Sequence of chain A:
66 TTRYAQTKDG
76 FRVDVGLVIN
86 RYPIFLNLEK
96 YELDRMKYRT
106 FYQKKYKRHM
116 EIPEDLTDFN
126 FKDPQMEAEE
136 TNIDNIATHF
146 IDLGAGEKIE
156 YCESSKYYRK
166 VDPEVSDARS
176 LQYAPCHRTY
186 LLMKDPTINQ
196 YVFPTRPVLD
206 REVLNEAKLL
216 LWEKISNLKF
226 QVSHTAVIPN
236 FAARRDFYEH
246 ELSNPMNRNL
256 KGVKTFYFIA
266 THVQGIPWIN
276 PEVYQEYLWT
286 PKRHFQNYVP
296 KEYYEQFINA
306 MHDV

Sequence of chain B:
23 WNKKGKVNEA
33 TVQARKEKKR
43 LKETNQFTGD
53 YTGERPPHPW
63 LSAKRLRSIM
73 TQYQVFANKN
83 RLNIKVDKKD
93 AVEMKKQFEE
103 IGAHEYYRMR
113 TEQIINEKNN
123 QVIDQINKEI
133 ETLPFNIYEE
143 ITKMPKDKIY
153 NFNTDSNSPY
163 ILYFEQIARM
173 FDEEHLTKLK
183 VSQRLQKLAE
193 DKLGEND

Contacts between the two chains:
Residue F124 in chain A interacts with residue L187 in chain B (closest heavy-atom distance 3.3 Å).
Residue F236 in chain A interacts with residue I128 in chain B (closest heavy-atom distance 3.5 Å).
Residue Q130 in chain A contacts residue L164 in chain B (closest heavy-atom distance 2.8 Å).
Residue M101 in chain A is in contact with residue L178 in chain B (closest heavy-atom distance 3.2 Å).
Residue Q130 in chain A interacts with residue F166 in chain B (closest heavy-atom distance 3.4 Å).
Residue K102 in chain A contacts residue D174 in chain B (closest heavy-atom distance 2.7 Å).
Residue P118 in chain A interacts with residue S70 in chain B (closest heavy-atom distance 3.1 Å).
Residue T105 in chain A interacts with residue L178 in chain B (closest heavy-atom distance 3.6 Å).
Residue L98 in chain A contacts residue D174 in chain B (closest heavy-atom distance 3.0 Å).
Residue F126 in chain A is in contact with residue V183 in chain B (closest heavy-atom distance 3.6 Å).
Residue M115 in chain A interacts with residue Q74 in chain B (closest heavy-atom distance 3.5 Å).
Residue V232 in chain A interacts with residue M146 in chain B (closest heavy-atom distance 3.3 Å).
Residue P88 in chain A contacts residue Y165 in chain B (closest heavy-atom distance 2.2 Å).
Residue N235 in chain A is in contact with residue V124 in chain B (closest heavy-atom distance 3.6 Å).
Residue I89 in chain A interacts with residue Q168 in chain B (closest heavy-atom distance 2.6 Å).
Residue H114 in chain A contacts residue F78 in chain B (closest heavy-atom distance 3.5 Å).
Residue K110 in chain A contacts residue D92 in chain B (closest heavy-atom distance 2.9 Å).
Residue F124 in chain A contacts residue V183 in chain B (closest heavy-atom distance 3.3 Å).
Residue L91 in chain A contacts residue Q168 in chain B (closest heavy-atom distance 3.5 Å).
Residue L98 in chain A interacts with residue M172 in chain B (closest heavy-atom distance 3.0 Å).
Residue K112 in chain A interacts with residue K81 in chain B (closest heavy-atom distance 2.5 Å).
Residue Y162 in chain A interacts with residue E167 in chain B (closest heavy-atom distance 3.0 Å).
Residue M101 in chain A is in contact with residue D174 in chain B (closest heavy-atom distance 3.2 Å).
Residue V268 in chain A is in contact with residue N159 in chain B (closest heavy-atom distance 3.4 Å).
Residue N235 in chain A contacts residue I128 in chain B (closest heavy-atom distance 2.9 Å).
Residue M101 in chain A contacts residue F173 in chain B (closest heavy-atom distance 3.5 Å).
Residue H267 in chain A contacts residue N159 in chain B (closest heavy-atom distance 3.3 Å).
Residue T105 in chain A is in contact with residue E175 in chain B (closest heavy-atom distance 2.8 Å).
Residue Y111 in chain A interacts with residue D92 in chain B (closest heavy-atom distance 3.2 Å).
Residue Q71 in chain A interacts with residue P136 in chain B (closest heavy-atom distance 3.5 Å).
Residue Y96 in chain A interacts with residue I103 in chain B (closest heavy-atom distance 3.6 Å).
Residue Y163 in chain A is in contact with residue E167 in chain B (closest heavy-atom distance 3.1 Å).
Residue E207 in chain A contacts residue I139 in chain B (closest heavy-atom distance 3.4 Å).
Residue I89 in chain A interacts with residue Y165 in chain B (closest heavy-atom distance 3.2 Å).
Residue R113 in chain A is in contact with residue K81 in chain B (closest heavy-atom distance 3.2 Å).
Residue V208 in chain A interacts with residue E142 in chain B (closest heavy-atom distance 3.2 Å).
Residue Q130 in chain A contacts residue I163 in chain B (closest heavy-atom distance 2.5 Å).
Residue R164 in chain A interacts with residue R171 in chain B (closest heavy-atom distance 3.6 Å).
Residue Y96 in chain A contacts residue H106 in chain B (closest heavy-atom distance 3.4 Å).
Residue R113 in chain A contacts residue N82 in chain B (closest heavy-atom distance 3.3 Å).
Residue F126 in chain A contacts residue F166 in chain B (closest heavy-atom distance 3.4 Å).
Residue Y111 in chain A contacts residue K87 in chain B (closest heavy-atom distance 3.0 Å).
Residue Y107 in chain A interacts with residue M96 in chain B (closest heavy-atom distance 3.3 Å).
Residue I117 in chain A is in contact with residue Q74 in chain B (closest heavy-atom distance 3.4 Å).
Residue P118 in chain A is in contact with residue Q74 in chain B (closest heavy-atom distance 3.3 Å).
Residue Q130 in chain A contacts residue E167 in chain B (closest heavy-atom distance 3.1 Å).
Residue A237 in chain A contacts residue E131 in chain B (closest heavy-atom distance 3.0 Å).
Residue M131 in chain A is in contact with residue E167 in chain B (closest heavy-atom distance 3.0 Å).
Residue M115 in chain A contacts residue Y75 in chain B (closest heavy-atom distance 3.4 Å).
Residue R100 in chain A is in contact with residue E107 in chain B (closest heavy-atom distance 2.4 Å).
Residue D128 in chain A interacts with residue F166 in chain B (closest heavy-atom distance 3.2 Å).
Residue D120 in chain A interacts with residue R67 in chain B (closest heavy-atom distance 3.4 Å).
Residue Y107 in chain A interacts with residue Q99 in chain B (closest heavy-atom distance 2.7 Å).
Residue Y87 in chain A is in contact with residue N159 in chain B (closest heavy-atom distance 3.3 Å).
Residue T72 in chain A contacts residue T134 in chain B (closest heavy-atom distance 3.1 Å).
Residue D205 in chain A is in contact with residue N138 in chain B (closest heavy-atom distance 3.5 Å).
Residue R113 in chain A interacts with residue F78 in chain B (closest heavy-atom distance 3.2 Å).
Residue R104 in chain A is in contact with residue F100 in chain B (closest heavy-atom distance 3.5 Å).
Residue Y103 in chain A contacts residue Q99 in chain B (closest heavy-atom distance 3.1 Å).
Residue E116 in chain A is in contact with residue Q74 in chain B (closest heavy-atom distance 3.0 Å).

These two protein chains interact to form a complex.